Sequence of chain A:
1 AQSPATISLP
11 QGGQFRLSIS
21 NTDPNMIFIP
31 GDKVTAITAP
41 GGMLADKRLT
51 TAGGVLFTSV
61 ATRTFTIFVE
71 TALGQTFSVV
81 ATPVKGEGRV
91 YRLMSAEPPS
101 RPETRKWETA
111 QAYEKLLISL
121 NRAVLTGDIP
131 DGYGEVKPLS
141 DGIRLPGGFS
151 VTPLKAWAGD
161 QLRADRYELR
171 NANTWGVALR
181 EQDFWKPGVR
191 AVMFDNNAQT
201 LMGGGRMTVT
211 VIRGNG

Sequence of chain B:
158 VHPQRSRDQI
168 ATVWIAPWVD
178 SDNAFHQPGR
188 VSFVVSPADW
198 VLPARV

Interface contacts:
Residue A191 in chain A interacts with residue V170 in chain B (closest heavy-atom distance 3.9 Å).
Residue E181 in chain A is in contact with residue T169 in chain B (closest heavy-atom distance 3.8 Å).
Residue I118 in chain A contacts residue F190 in chain B (closest heavy-atom distance 4.0 Å).
Residue V189 in chain A is in contact with residue A173 in chain B (closest heavy-atom distance 3.4 Å).
Residue M193 in chain A contacts residue F190 in chain B (closest heavy-atom distance 4.4 Å).
Residue L125 in chain A is in contact with residue V192 in chain B (closest heavy-atom distance 3.9 Å).
Residue W185 in chain A contacts residue A173 in chain B (closest heavy-atom distance 3.5 Å).
Residue E181 in chain A interacts with residue V170 in chain B (closest heavy-atom distance 4.6 Å).
Residue Q182 in chain A is in contact with residue R187 in chain B (closest heavy-atom distance 4.6 Å).
Residue Y113 in chain A contacts residue I172 in chain B (closest heavy-atom distance 4.1 Å).
Residue V192 in chain A is in contact with residue W171 in chain B (closest heavy-atom distance 3.2 Å).
Residue L125 in chain A is in contact with residue F190 in chain B (closest heavy-atom distance 4.2 Å).
Residue R190 in chain A is in contact with residue I172 in chain B (closest heavy-atom distance 3.8 Å).
Residue N197 in chain A contacts residue I167 in chain B (closest heavy-atom distance 2.4 Å).
Residue Y113 in chain A interacts with residue W175 in chain B (closest heavy-atom distance 4.1 Å).
Residue R190 in chain A is in contact with residue W171 in chain B (closest heavy-atom distance 4.0 Å).
Residue A191 in chain A is in contact with residue A173 in chain B (closest heavy-atom distance 4.6 Å).
Residue W185 in chain A is in contact with residue W171 in chain B (closest heavy-atom distance 3.9 Å).
Residue Q182 in chain A interacts with residue W171 in chain B (closest heavy-atom distance 3.6 Å).
Residue N197 in chain A contacts residue A168 in chain B (closest heavy-atom distance 4.0 Å).
Residue N121 in chain A interacts with residue V170 in chain B (closest heavy-atom distance 4.0 Å).
Residue E114 in chain A interacts with residue I172 in chain B (closest heavy-atom distance 4.5 Å).
Residue A191 in chain A contacts residue I172 in chain B (closest heavy-atom distance 4.5 Å).
Residue V192 in chain A is in contact with residue V170 in chain B (closest heavy-atom distance 4.0 Å).
Residue I118 in chain A contacts residue V188 in chain B (closest heavy-atom distance 3.5 Å).
Residue N197 in chain A contacts residue T169 in chain B (closest heavy-atom distance 5.0 Å).
Residue M193 in chain A interacts with residue T169 in chain B (closest heavy-atom distance 4.5 Å).
Residue N121 in chain A interacts with residue F190 in chain B (closest heavy-atom distance 4.5 Å).
Residue R190 in chain A contacts residue A173 in chain B (closest heavy-atom distance 3.0 Å).
Residue F194 in chain A contacts residue A168 in chain B (closest heavy-atom distance 4.8 Å).
Residue I118 in chain A is in contact with residue V170 in chain B (closest heavy-atom distance 3.6 Å).
Residue L125 in chain A interacts with residue A168 in chain B (closest heavy-atom distance 4.2 Å).
Residue W185 in chain A is in contact with residue P174 in chain B (closest heavy-atom distance 4.7 Å).
Residue L117 in chain A contacts residue I172 in chain B (closest heavy-atom distance 3.7 Å).
Residue R122 in chain A is in contact with residue F190 in chain B (closest heavy-atom distance 3.0 Å).
Residue V192 in chain A contacts residue T169 in chain B (closest heavy-atom distance 4.4 Å).
Residue M193 in chain A is in contact with residue A168 in chain B (closest heavy-atom distance 3.9 Å).
Residue N197 in chain A contacts residue Q166 in chain B (closest heavy-atom distance 3.3 Å).
Residue E181 in chain A contacts residue W171 in chain B (closest heavy-atom distance 3.4 Å).
Residue A191 in chain A is in contact with residue W171 in chain B (closest heavy-atom distance 3.2 Å).
Residue M193 in chain A interacts with residue V170 in chain B (closest heavy-atom distance 4.4 Å).
Residue E181 in chain A interacts with residue R187 in chain B (closest heavy-atom distance 3.9 Å).
Residue E114 in chain A contacts residue W175 in chain B (closest heavy-atom distance 4.4 Å).
Residue R122 in chain A interacts with residue V191 in chain B (closest heavy-atom distance 3.7 Å).

The following describes two proteins that form a bound complex.